Sequence of the second protein:
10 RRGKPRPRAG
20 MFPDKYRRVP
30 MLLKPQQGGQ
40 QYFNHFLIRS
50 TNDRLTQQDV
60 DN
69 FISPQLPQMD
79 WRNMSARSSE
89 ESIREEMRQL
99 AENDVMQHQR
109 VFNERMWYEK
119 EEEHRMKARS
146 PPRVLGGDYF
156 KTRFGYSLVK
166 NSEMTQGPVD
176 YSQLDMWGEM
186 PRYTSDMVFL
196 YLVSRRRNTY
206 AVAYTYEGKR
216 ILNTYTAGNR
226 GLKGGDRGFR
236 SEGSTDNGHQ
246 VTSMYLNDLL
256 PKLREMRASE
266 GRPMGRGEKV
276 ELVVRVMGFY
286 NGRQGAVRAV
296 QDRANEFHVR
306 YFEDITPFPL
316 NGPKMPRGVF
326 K

Sequence of the first protein:
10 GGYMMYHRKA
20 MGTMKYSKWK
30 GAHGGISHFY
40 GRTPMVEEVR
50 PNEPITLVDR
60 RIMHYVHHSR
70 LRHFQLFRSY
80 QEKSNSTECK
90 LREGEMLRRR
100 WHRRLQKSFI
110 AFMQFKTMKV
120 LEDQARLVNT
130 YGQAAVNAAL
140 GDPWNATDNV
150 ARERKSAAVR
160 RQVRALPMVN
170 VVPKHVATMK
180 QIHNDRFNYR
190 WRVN

This data describes a binding interaction between two proteins.

Contacts between the two chains:
Residue F284 in the second protein is in contact with residue R71 in the first protein (closest heavy-atom distance 2.3 Å).
Residue T311 in the second protein is in contact with residue Q74 in the first protein (closest heavy-atom distance 3.0 Å).
Residue K326 in the second protein contacts residue S83 in the first protein (closest heavy-atom distance 3.3 Å).
Residue R201 in the second protein is in contact with residue Q180 in the first protein (closest heavy-atom distance 3.3 Å).
Residue Q296 in the second protein contacts residue P53 in the first protein (closest heavy-atom distance 3.4 Å).
Residue R288 in the second protein is in contact with residue D58 in the first protein (closest heavy-atom distance 3.1 Å).
Residue F325 in the second protein contacts residue N193 in the first protein (closest heavy-atom distance 3.3 Å).
Residue E112 in the second protein contacts residue V158 in the first protein (closest heavy-atom distance 3.1 Å).
Residue Y196 in the second protein interacts with residue H32 in the first protein (closest heavy-atom distance 2.8 Å).
Residue Y205 in the second protein interacts with residue M20 in the first protein (closest heavy-atom distance 2.7 Å).
Residue V109 in the second protein interacts with residue Q123 in the first protein (closest heavy-atom distance 3.1 Å).
Residue D309 in the second protein contacts residue M44 in the first protein (closest heavy-atom distance 3.0 Å).
Residue Y285 in the second protein interacts with residue H174 in the first protein (closest heavy-atom distance 3.5 Å).
Residue P314 in the second protein interacts with residue Y15 in the first protein (closest heavy-atom distance 3.2 Å).
Residue V109 in the second protein is in contact with residue L139 in the first protein (closest heavy-atom distance 3.5 Å).
Residue F234 in the second protein is in contact with residue T177 in the first protein (closest heavy-atom distance 3.4 Å).
Residue N286 in the second protein contacts residue K173 in the first protein (closest heavy-atom distance 3.3 Å).
Residue R123 in the second protein interacts with residue R159 in the first protein (closest heavy-atom distance 2.9 Å).
Residue M320 in the second protein interacts with residue S78 in the first protein (closest heavy-atom distance 3.4 Å).
Residue N286 in the second protein interacts with residue H174 in the first protein (closest heavy-atom distance 2.5 Å).
Residue Y306 in the second protein contacts residue E47 in the first protein (closest heavy-atom distance 3.3 Å).
Residue P321 in the second protein contacts residue E81 in the first protein (closest heavy-atom distance 3.4 Å).
Residue Q289 in the second protein contacts residue V171 in the first protein (closest heavy-atom distance 3.2 Å).
Residue R200 in the second protein interacts with residue M20 in the first protein (closest heavy-atom distance 2.8 Å).
Residue P321 in the second protein contacts residue H16 in the first protein (closest heavy-atom distance 3.3 Å).
Residue R201 in the second protein interacts with residue Y79 in the first protein (closest heavy-atom distance 2.2 Å).
Residue R113 in the second protein contacts residue V162 in the first protein (closest heavy-atom distance 3.5 Å).
Residue N316 in the second protein contacts residue R77 in the first protein (closest heavy-atom distance 3.4 Å).
Residue Y116 in the second protein contacts residue V158 in the first protein (closest heavy-atom distance 3.5 Å).
Residue Q296 in the second protein interacts with residue I54 in the first protein (closest heavy-atom distance 3.2 Å).
Residue R305 in the second protein contacts residue V48 in the first protein (closest heavy-atom distance 3.0 Å).
Residue I310 in the second protein interacts with residue F38 in the first protein (closest heavy-atom distance 3.4 Å).
Residue R200 in the second protein contacts residue R17 in the first protein (closest heavy-atom distance 3.0 Å).
Residue R280 in the second protein contacts residue G34 in the first protein (closest heavy-atom distance 3.3 Å).
Residue P318 in the second protein is in contact with residue M13 in the first protein (closest heavy-atom distance 3.5 Å).
Residue W182 in the second protein contacts residue Y39 in the first protein (closest heavy-atom distance 3.4 Å).
Residue D309 in the second protein contacts residue P43 in the first protein (closest heavy-atom distance 3.4 Å).
Residue E308 in the second protein interacts with residue M44 in the first protein (closest heavy-atom distance 3.3 Å).
Residue E119 in the second protein is in contact with residue S155 in the first protein (closest heavy-atom distance 3.3 Å).
Residue Y116 in the second protein is in contact with residue R159 in the first protein (closest heavy-atom distance 3.1 Å).
Residue F307 in the second protein contacts residue V57 in the first protein (closest heavy-atom distance 3.5 Å).
Residue M320 in the second protein interacts with residue E81 in the first protein (closest heavy-atom distance 3.1 Å).
Residue F284 in the second protein contacts residue Q74 in the first protein (closest heavy-atom distance 3.2 Å).
Residue P321 in the second protein is in contact with residue Q80 in the first protein (closest heavy-atom distance 3.3 Å).
Residue Y285 in the second protein is in contact with residue N183 in the first protein (closest heavy-atom distance 3.4 Å).
Residue M282 in the second protein interacts with residue F38 in the first protein (closest heavy-atom distance 3.6 Å).
Residue M320 in the second protein is in contact with residue H16 in the first protein (closest heavy-atom distance 3.2 Å).
Residue F110 in the second protein interacts with residue N136 in the first protein (closest heavy-atom distance 3.1 Å).
Residue R235 in the second protein interacts with residue Y188 in the first protein (closest heavy-atom distance 2.8 Å).
Residue R235 in the second protein is in contact with residue A176 in the first protein (closest heavy-atom distance 3.4 Å).
Residue Y211 in the second protein contacts residue G34 in the first protein (closest heavy-atom distance 3.3 Å).
Residue E120 in the second protein contacts residue R159 in the first protein (closest heavy-atom distance 2.8 Å).
Residue F307 in the second protein interacts with residue E46 in the first protein (closest heavy-atom distance 3.0 Å).
Residue I310 in the second protein interacts with residue T42 in the first protein (closest heavy-atom distance 3.4 Å).
Residue K326 in the second protein contacts residue E81 in the first protein (closest heavy-atom distance 2.9 Å).
Residue F307 in the second protein is in contact with residue I61 in the first protein (closest heavy-atom distance 3.4 Å).
Residue P312 in the second protein contacts residue Q74 in the first protein (closest heavy-atom distance 3.5 Å).
Residue K319 in the second protein contacts residue E81 in the first protein (closest heavy-atom distance 3.4 Å).
Residue R201 in the second protein interacts with residue T177 in the first protein (closest heavy-atom distance 3.3 Å).
Residue R288 in the second protein interacts with residue M62 in the first protein (closest heavy-atom distance 3.5 Å).